Sequence of the second protein:
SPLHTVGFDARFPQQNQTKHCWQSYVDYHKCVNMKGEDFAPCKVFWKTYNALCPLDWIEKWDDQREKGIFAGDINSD

Contacts between the two chains:
Residue V118 in the first protein is in contact with residue T24 in the second protein (closest heavy-atom distance 3.6 Å).
Residue I129 in the first protein interacts with residue D79 in the second protein (closest heavy-atom distance 4.5 Å).
Residue T119 in the first protein interacts with residue W63 in the second protein (closest heavy-atom distance 3.8 Å).
Residue D117 in the first protein is in contact with residue K25 in the second protein (closest heavy-atom distance 4.4 Å).
Residue L120 in the first protein contacts residue D79 in the second protein (closest heavy-atom distance 3.5 Å).
Residue V127 in the first protein contacts residue D79 in the second protein (closest heavy-atom distance 3.0 Å).
Residue G121 in the first protein contacts residue D79 in the second protein (closest heavy-atom distance 2.7 Å).
Residue P126 in the first protein is in contact with residue D79 in the second protein (closest heavy-atom distance 4.4 Å).
Residue V118 in the first protein is in contact with residue K25 in the second protein (closest heavy-atom distance 4.1 Å).
Residue A122 in the first protein interacts with residue K25 in the second protein (closest heavy-atom distance 4.7 Å).
Residue G128 in the first protein is in contact with residue D79 in the second protein (closest heavy-atom distance 4.6 Å).
Residue T119 in the first protein contacts residue W28 in the second protein (closest heavy-atom distance 4.0 Å).

This data describes a binding interaction between two proteins.

Sequence of the first protein:
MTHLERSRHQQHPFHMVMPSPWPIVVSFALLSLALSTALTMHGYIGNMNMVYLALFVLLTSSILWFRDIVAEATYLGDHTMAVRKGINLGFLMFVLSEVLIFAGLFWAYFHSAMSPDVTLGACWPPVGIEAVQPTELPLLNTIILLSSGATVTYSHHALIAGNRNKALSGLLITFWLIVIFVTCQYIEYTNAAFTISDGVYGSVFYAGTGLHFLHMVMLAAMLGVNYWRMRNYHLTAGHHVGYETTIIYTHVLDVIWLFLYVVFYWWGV